Sequence of chain B:
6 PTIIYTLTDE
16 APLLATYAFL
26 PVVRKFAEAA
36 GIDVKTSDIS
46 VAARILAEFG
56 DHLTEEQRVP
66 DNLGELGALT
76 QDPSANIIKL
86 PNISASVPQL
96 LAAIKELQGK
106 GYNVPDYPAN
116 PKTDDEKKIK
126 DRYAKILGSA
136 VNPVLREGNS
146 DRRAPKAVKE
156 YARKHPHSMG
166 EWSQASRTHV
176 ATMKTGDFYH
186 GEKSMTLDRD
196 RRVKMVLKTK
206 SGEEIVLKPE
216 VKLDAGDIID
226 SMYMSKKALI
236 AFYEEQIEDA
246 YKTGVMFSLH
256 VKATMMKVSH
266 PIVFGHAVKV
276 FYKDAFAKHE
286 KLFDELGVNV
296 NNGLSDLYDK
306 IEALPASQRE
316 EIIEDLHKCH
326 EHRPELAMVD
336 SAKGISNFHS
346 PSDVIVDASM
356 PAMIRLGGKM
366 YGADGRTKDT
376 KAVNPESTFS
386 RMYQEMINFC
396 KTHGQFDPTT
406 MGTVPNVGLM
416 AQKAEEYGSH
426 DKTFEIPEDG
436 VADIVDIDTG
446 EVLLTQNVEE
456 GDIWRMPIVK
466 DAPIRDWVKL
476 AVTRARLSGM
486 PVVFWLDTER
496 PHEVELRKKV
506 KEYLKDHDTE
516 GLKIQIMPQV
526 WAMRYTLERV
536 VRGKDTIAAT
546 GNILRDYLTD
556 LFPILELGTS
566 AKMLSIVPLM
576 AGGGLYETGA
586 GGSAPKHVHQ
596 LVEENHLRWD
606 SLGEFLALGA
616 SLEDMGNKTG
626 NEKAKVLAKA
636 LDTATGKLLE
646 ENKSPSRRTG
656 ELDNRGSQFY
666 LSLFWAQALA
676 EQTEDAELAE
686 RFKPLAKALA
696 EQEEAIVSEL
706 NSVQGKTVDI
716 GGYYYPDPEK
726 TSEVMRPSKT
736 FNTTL

Sequence of chain A:
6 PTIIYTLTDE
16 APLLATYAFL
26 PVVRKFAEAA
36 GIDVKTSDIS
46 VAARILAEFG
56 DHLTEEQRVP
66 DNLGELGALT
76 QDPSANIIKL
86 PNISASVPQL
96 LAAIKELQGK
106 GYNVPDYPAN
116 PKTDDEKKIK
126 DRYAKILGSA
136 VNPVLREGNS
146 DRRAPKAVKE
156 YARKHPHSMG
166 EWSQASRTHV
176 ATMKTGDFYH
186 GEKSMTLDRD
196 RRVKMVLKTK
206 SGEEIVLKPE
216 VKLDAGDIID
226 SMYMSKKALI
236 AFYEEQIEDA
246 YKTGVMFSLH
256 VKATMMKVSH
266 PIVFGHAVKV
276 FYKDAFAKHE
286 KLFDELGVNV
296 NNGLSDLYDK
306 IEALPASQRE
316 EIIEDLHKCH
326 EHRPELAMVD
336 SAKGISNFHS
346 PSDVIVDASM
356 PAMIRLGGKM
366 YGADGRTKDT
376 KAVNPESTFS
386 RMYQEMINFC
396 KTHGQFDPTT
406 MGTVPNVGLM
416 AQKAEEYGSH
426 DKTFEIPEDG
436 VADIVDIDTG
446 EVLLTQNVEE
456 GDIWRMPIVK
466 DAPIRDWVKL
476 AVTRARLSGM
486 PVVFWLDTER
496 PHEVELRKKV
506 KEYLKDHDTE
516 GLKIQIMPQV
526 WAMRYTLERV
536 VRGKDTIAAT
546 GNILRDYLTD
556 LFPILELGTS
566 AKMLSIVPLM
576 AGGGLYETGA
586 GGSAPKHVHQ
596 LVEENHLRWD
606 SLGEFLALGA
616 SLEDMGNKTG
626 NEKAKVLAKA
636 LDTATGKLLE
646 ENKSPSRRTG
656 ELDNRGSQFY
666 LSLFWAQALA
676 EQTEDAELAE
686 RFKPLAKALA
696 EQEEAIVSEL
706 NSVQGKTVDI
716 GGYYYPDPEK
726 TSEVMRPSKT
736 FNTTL

Interface contacts:
Residue K510 in chain A is in contact with residue D513 in chain B (closest heavy-atom distance 4.4 Å).
Residue K188 in chain A contacts residue T624 in chain B (closest heavy-atom distance 4.8 Å).
Residue K510 in chain A interacts with residue H512 in chain B (closest heavy-atom distance 3.3 Å).
Residue K510 in chain A is in contact with residue K510 in chain B (closest heavy-atom distance 3.0 Å).
Residue K510 in chain A is in contact with residue D511 in chain B (closest heavy-atom distance 4.6 Å).
Residue K506 in chain A contacts residue D513 in chain B (closest heavy-atom distance 3.5 Å).

This data describes a binding interaction between two proteins.